Sequence of chain B:
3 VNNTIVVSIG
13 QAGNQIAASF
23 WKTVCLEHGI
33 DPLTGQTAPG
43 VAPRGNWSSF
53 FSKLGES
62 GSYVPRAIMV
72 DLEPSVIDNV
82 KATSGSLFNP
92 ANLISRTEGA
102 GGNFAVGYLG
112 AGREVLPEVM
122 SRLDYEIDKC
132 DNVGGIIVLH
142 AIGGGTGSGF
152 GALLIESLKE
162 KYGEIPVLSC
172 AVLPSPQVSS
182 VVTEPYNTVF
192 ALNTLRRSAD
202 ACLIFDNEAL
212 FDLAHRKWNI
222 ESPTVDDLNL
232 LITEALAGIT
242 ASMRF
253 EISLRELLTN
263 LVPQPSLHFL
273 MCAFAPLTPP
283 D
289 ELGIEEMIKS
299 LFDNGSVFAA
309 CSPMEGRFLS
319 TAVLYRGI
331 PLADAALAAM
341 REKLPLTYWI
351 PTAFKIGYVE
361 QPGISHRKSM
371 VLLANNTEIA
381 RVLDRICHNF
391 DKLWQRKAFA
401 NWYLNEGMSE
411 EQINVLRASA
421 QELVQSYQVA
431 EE

This data describes a binding interaction between two proteins.

Contacts between the two chains:
Residue F399 in chain B interacts with residue W31 in chain A (closest heavy-atom distance 4.0 Å).
Residue G102 in chain B interacts with residue G71 in chain A (closest heavy-atom distance 4.0 Å).
Residue T184 in chain B interacts with residue R73 in chain A (closest heavy-atom distance 2.9 Å).
Residue V182 in chain B interacts with residue I75 in chain A (closest heavy-atom distance 2.7 Å).
Residue W402 in chain B is in contact with residue I72 in chain A (closest heavy-atom distance 3.2 Å).
Residue S181 in chain B interacts with residue P76 in chain A (closest heavy-atom distance 4.4 Å).
Residue S181 in chain B interacts with residue I75 in chain A (closest heavy-atom distance 3.5 Å).
Residue N401 in chain B interacts with residue G65 in chain A (closest heavy-atom distance 4.9 Å).
Residue S180 in chain B is in contact with residue A93 in chain A (closest heavy-atom distance 2.9 Å).
Residue S180 in chain B is in contact with residue P34 in chain A (closest heavy-atom distance 3.1 Å).
Residue S181 in chain B contacts residue G92 in chain A (closest heavy-atom distance 3.8 Å).
Residue S181 in chain B interacts with residue V91 in chain A (closest heavy-atom distance 4.6 Å).
Residue V183 in chain B contacts residue I75 in chain A (closest heavy-atom distance 4.9 Å).
Residue G145 in chain B contacts residue R73 in chain A (closest heavy-atom distance 4.9 Å).
Residue N401 in chain B is in contact with residue P64 in chain A (closest heavy-atom distance 3.0 Å).
Residue V182 in chain B contacts residue C32 in chain A (closest heavy-atom distance 3.9 Å).
Residue S180 in chain B contacts residue I75 in chain A (closest heavy-atom distance 4.9 Å).
Residue V183 in chain B interacts with residue G74 in chain A (closest heavy-atom distance 4.0 Å).
Residue G102 in chain B contacts residue R73 in chain A (closest heavy-atom distance 4.1 Å).
Residue V182 in chain B contacts residue G33 in chain A (closest heavy-atom distance 4.7 Å).
Residue S180 in chain B is in contact with residue P76 in chain A (closest heavy-atom distance 4.0 Å).
Residue W402 in chain B contacts residue P68 in chain A (closest heavy-atom distance 3.7 Å).
Residue W402 in chain B is in contact with residue P64 in chain A (closest heavy-atom distance 3.9 Å).
Residue V179 in chain B interacts with residue P34 in chain A (closest heavy-atom distance 3.6 Å).
Residue V182 in chain B is in contact with residue R73 in chain A (closest heavy-atom distance 4.5 Å).
Residue V182 in chain B contacts residue G74 in chain A (closest heavy-atom distance 3.0 Å).
Residue W402 in chain B contacts residue I60 in chain A (closest heavy-atom distance 4.1 Å).
Residue A398 in chain B interacts with residue W31 in chain A (closest heavy-atom distance 3.6 Å).
Residue W402 in chain B is in contact with residue A67 in chain A (closest heavy-atom distance 3.3 Å).
Residue S180 in chain B contacts residue G92 in chain A (closest heavy-atom distance 3.4 Å).
Residue N401 in chain B interacts with residue P68 in chain A (closest heavy-atom distance 4.1 Å).
Residue V182 in chain B contacts residue W31 in chain A (closest heavy-atom distance 4.0 Å).
Residue F399 in chain B is in contact with residue I60 in chain A (closest heavy-atom distance 3.7 Å).
Residue F399 in chain B is in contact with residue I75 in chain A (closest heavy-atom distance 3.6 Å).
Residue G102 in chain B contacts residue I72 in chain A (closest heavy-atom distance 4.0 Å).
Residue L393 in chain B interacts with residue W31 in chain A (closest heavy-atom distance 4.9 Å).
Residue V182 in chain B interacts with residue P34 in chain A (closest heavy-atom distance 4.2 Å).
Residue S181 in chain B interacts with residue P34 in chain A (closest heavy-atom distance 3.9 Å).
Residue A398 in chain B interacts with residue D61 in chain A (closest heavy-atom distance 4.7 Å).
Residue F399 in chain B contacts residue G74 in chain A (closest heavy-atom distance 4.0 Å).
Residue R396 in chain B interacts with residue W31 in chain A (closest heavy-atom distance 3.1 Å).
Residue G103 in chain B interacts with residue R73 in chain A (closest heavy-atom distance 3.2 Å).
Residue V183 in chain B interacts with residue R73 in chain A (closest heavy-atom distance 3.4 Å).
Residue T184 in chain B is in contact with residue G74 in chain A (closest heavy-atom distance 4.7 Å).
Residue V182 in chain B contacts residue P76 in chain A (closest heavy-atom distance 5.0 Å).

Sequence of chain A:
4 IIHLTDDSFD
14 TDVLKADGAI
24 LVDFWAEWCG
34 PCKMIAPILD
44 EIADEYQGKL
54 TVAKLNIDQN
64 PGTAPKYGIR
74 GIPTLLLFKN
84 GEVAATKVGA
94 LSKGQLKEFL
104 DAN